Sequence of the first protein:
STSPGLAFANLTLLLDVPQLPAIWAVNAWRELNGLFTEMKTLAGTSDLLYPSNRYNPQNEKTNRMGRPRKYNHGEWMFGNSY

Contacts between the two chains:
Residue A118 in the second protein interacts with residue L16 in the first protein (closest heavy-atom distance 4.1 Å).
Residue L114 in the second protein is in contact with residue L16 in the first protein (closest heavy-atom distance 5.0 Å).
Residue A118 in the second protein interacts with residue L12 in the first protein (closest heavy-atom distance 4.7 Å).
Residue I115 in the second protein is in contact with residue Q20 in the first protein (closest heavy-atom distance 3.6 Å).
Residue A118 in the second protein contacts residue T13 in the first protein (closest heavy-atom distance 4.2 Å).
Residue M117 in the second protein contacts residue L16 in the first protein (closest heavy-atom distance 4.6 Å).
Residue I115 in the second protein interacts with residue L16 in the first protein (closest heavy-atom distance 3.9 Å).
Residue L122 in the second protein interacts with residue T13 in the first protein (closest heavy-atom distance 4.2 Å).
Residue A118 in the second protein contacts residue D17 in the first protein (closest heavy-atom distance 4.5 Å).
Residue F116 in the second protein is in contact with residue Q20 in the first protein (closest heavy-atom distance 3.6 Å).
Residue G119 in the second protein interacts with residue D17 in the first protein (closest heavy-atom distance 4.4 Å).

Sequence of the second protein:
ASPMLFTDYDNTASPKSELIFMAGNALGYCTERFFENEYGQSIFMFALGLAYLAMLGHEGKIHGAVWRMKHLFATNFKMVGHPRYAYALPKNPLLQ

This data describes a binding interaction between two proteins.